Interface contacts:
Residue W23 in protein 1 interacts with residue K291 in protein 2 (closest heavy-atom distance 4.3 Å).
Residue T31 in protein 1 is in contact with residue Q359 in protein 2 (closest heavy-atom distance 4.9 Å).
Residue I30 in protein 1 interacts with residue L297 in protein 2 (closest heavy-atom distance 4.2 Å).
Residue A27 in protein 1 is in contact with residue L297 in protein 2 (closest heavy-atom distance 4.4 Å).
Residue W23 in protein 1 interacts with residue L294 in protein 2 (closest heavy-atom distance 3.2 Å).
Residue A24 in protein 1 interacts with residue L294 in protein 2 (closest heavy-atom distance 4.2 Å).
Residue A27 in protein 1 contacts residue L294 in protein 2 (closest heavy-atom distance 3.7 Å).
Residue T31 in protein 1 contacts residue Q356 in protein 2 (closest heavy-atom distance 4.3 Å).
Residue A24 in protein 1 contacts residue S290 in protein 2 (closest heavy-atom distance 4.6 Å).

Sequence of protein 2:
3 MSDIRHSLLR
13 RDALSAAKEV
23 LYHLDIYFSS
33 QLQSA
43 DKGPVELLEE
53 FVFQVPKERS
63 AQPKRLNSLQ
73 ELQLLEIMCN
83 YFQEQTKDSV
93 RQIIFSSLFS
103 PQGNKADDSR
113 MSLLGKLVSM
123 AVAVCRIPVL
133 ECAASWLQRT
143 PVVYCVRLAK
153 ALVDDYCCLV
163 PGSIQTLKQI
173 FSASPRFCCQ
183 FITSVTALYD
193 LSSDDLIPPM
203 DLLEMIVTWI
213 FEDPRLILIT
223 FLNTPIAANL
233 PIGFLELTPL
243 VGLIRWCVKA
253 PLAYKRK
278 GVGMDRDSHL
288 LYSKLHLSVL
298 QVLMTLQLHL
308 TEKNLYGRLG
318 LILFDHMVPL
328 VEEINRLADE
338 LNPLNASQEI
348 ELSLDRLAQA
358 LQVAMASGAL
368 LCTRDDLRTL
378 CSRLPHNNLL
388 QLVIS

This data describes a binding interaction between two proteins.

Sequence of protein 1:
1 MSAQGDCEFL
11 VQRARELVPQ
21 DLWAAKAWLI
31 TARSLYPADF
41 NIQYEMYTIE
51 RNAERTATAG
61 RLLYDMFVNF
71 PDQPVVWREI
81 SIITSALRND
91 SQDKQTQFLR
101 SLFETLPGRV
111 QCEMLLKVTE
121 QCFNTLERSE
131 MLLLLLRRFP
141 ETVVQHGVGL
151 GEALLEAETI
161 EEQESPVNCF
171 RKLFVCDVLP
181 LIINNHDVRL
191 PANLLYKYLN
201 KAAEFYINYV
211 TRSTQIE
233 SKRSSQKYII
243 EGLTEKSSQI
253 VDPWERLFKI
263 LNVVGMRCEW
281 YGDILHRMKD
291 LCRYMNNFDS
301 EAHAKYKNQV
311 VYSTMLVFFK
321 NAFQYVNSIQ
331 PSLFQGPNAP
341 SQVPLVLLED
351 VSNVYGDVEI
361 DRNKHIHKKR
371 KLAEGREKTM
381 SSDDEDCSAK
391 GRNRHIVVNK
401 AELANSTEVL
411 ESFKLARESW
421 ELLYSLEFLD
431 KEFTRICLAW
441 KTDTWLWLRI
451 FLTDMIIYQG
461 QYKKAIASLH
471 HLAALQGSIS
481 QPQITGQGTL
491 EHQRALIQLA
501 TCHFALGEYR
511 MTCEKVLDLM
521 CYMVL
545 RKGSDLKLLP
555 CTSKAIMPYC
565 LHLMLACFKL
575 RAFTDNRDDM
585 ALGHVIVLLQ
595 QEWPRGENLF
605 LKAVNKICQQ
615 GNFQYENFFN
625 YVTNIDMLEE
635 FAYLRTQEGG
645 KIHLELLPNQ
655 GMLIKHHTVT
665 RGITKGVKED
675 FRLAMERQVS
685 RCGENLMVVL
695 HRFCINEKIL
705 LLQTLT